Sequence of protein 2:
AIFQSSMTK

Sequence of protein 1:
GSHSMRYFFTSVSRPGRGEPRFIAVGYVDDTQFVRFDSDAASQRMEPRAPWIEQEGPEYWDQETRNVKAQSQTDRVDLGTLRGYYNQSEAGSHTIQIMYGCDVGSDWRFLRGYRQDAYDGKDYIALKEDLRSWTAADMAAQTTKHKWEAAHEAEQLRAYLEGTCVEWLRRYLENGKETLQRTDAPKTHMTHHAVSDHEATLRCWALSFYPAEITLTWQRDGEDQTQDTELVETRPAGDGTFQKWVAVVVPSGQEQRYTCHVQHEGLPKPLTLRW

This data describes a binding interaction between two proteins.

Contacts between the two chains:
Residue T80 in protein 1 interacts with residue K9 in protein 2 (closest heavy-atom distance 4.3 Å).
Residue I124 in protein 1 is in contact with residue K9 in protein 2 (closest heavy-atom distance 4.6 Å).
Residue Y159 in protein 1 contacts residue A1 in protein 2 (closest heavy-atom distance 2.6 Å).
Residue M45 in protein 1 interacts with residue I2 in protein 2 (closest heavy-atom distance 4.4 Å).
Residue D116 in protein 1 interacts with residue K9 in protein 2 (closest heavy-atom distance 2.6 Å).
Residue R114 in protein 1 interacts with residue F3 in protein 2 (closest heavy-atom distance 4.1 Å).
Residue E152 in protein 1 contacts residue M7 in protein 2 (closest heavy-atom distance 4.4 Å).
Residue Y7 in protein 1 is in contact with residue A1 in protein 2 (closest heavy-atom distance 3.3 Å).
Residue Y84 in protein 1 interacts with residue K9 in protein 2 (closest heavy-atom distance 2.9 Å).
Residue W147 in protein 1 interacts with residue M7 in protein 2 (closest heavy-atom distance 3.2 Å).
Residue T143 in protein 1 interacts with residue K9 in protein 2 (closest heavy-atom distance 2.9 Å).
Residue A150 in protein 1 contacts residue M7 in protein 2 (closest heavy-atom distance 3.6 Å).
Residue R114 in protein 1 is in contact with residue S6 in protein 2 (closest heavy-atom distance 2.8 Å).
Residue I95 in protein 1 interacts with residue K9 in protein 2 (closest heavy-atom distance 4.8 Å).
Residue F9 in protein 1 is in contact with residue I2 in protein 2 (closest heavy-atom distance 4.3 Å).
Residue Q70 in protein 1 is in contact with residue I2 in protein 2 (closest heavy-atom distance 4.9 Å).
Residue Y59 in protein 1 contacts residue A1 in protein 2 (closest heavy-atom distance 4.3 Å).
Residue Q70 in protein 1 interacts with residue S6 in protein 2 (closest heavy-atom distance 2.9 Å).
Residue Q70 in protein 1 is in contact with residue F3 in protein 2 (closest heavy-atom distance 4.5 Å).
Residue L156 in protein 1 contacts residue F3 in protein 2 (closest heavy-atom distance 3.6 Å).
Residue N66 in protein 1 interacts with residue I2 in protein 2 (closest heavy-atom distance 3.5 Å).
Residue Y99 in protein 1 is in contact with residue F3 in protein 2 (closest heavy-atom distance 2.7 Å).
Residue R114 in protein 1 contacts residue K9 in protein 2 (closest heavy-atom distance 4.3 Å).
Residue D77 in protein 1 interacts with residue K9 in protein 2 (closest heavy-atom distance 2.8 Å).
Residue V76 in protein 1 contacts residue T8 in protein 2 (closest heavy-atom distance 4.1 Å).
Residue Y159 in protein 1 is in contact with residue F3 in protein 2 (closest heavy-atom distance 3.5 Å).
Residue D77 in protein 1 is in contact with residue M7 in protein 2 (closest heavy-atom distance 4.4 Å).
Residue K146 in protein 1 contacts residue T8 in protein 2 (closest heavy-atom distance 3.8 Å).
Residue Y7 in protein 1 interacts with residue I2 in protein 2 (closest heavy-atom distance 3.3 Å).
Residue N66 in protein 1 contacts residue Q4 in protein 2 (closest heavy-atom distance 3.5 Å).
Residue D77 in protein 1 is in contact with residue T8 in protein 2 (closest heavy-atom distance 3.4 Å).
Residue Y99 in protein 1 contacts residue I2 in protein 2 (closest heavy-atom distance 3.4 Å).
Residue E63 in protein 1 contacts residue A1 in protein 2 (closest heavy-atom distance 3.4 Å).
Residue K146 in protein 1 is in contact with residue K9 in protein 2 (closest heavy-atom distance 3.2 Å).
Residue Q155 in protein 1 is in contact with residue F3 in protein 2 (closest heavy-atom distance 3.8 Å).
Residue W147 in protein 1 contacts residue T8 in protein 2 (closest heavy-atom distance 2.9 Å).
Residue N66 in protein 1 contacts residue F3 in protein 2 (closest heavy-atom distance 4.7 Å).
Residue W167 in protein 1 is in contact with residue A1 in protein 2 (closest heavy-atom distance 3.5 Å).
Residue L81 in protein 1 contacts residue K9 in protein 2 (closest heavy-atom distance 3.9 Å).
Residue T73 in protein 1 contacts residue S6 in protein 2 (closest heavy-atom distance 4.1 Å).
Residue Q155 in protein 1 contacts residue S5 in protein 2 (closest heavy-atom distance 3.2 Å).
Residue A153 in protein 1 is in contact with residue M7 in protein 2 (closest heavy-atom distance 4.4 Å).
Residue T73 in protein 1 interacts with residue T8 in protein 2 (closest heavy-atom distance 4.0 Å).
Residue Y159 in protein 1 is in contact with residue I2 in protein 2 (closest heavy-atom distance 3.6 Å).
Residue M5 in protein 1 is in contact with residue A1 in protein 2 (closest heavy-atom distance 4.2 Å).
Residue E63 in protein 1 is in contact with residue I2 in protein 2 (closest heavy-atom distance 3.0 Å).
Residue Q62 in protein 1 is in contact with residue A1 in protein 2 (closest heavy-atom distance 3.8 Å).
Residue T73 in protein 1 contacts residue M7 in protein 2 (closest heavy-atom distance 4.2 Å).
Residue Y123 in protein 1 is in contact with residue K9 in protein 2 (closest heavy-atom distance 3.8 Å).
Residue Y171 in protein 1 contacts residue A1 in protein 2 (closest heavy-atom distance 2.7 Å).
Residue R65 in protein 1 is in contact with residue Q4 in protein 2 (closest heavy-atom distance 4.6 Å).
Residue V67 in protein 1 contacts residue I2 in protein 2 (closest heavy-atom distance 3.4 Å).
Residue W147 in protein 1 contacts residue K9 in protein 2 (closest heavy-atom distance 3.7 Å).
Residue I97 in protein 1 is in contact with residue K9 in protein 2 (closest heavy-atom distance 4.4 Å).